Interface contacts:
Residue Y51 in the first protein interacts with residue D62 in the second protein (closest heavy-atom distance 4.0 Å).
Residue Y98 in the first protein is in contact with residue N65 in the second protein (closest heavy-atom distance 3.5 Å).
Residue F93 in the first protein interacts with residue I64 in the second protein (closest heavy-atom distance 3.6 Å).
Residue Y98 in the first protein interacts with residue I64 in the second protein (closest heavy-atom distance 3.6 Å).
Residue G96 in the first protein contacts residue N65 in the second protein (closest heavy-atom distance 3.8 Å).
Residue S97 in the first protein contacts residue N65 in the second protein (closest heavy-atom distance 3.2 Å).
Residue F93 in the first protein contacts residue N65 in the second protein (closest heavy-atom distance 3.7 Å).
Residue Y51 in the first protein contacts residue D36 in the second protein (closest heavy-atom distance 3.8 Å).
Residue F93 in the first protein contacts residue D62 in the second protein (closest heavy-atom distance 4.2 Å).
Residue Y34 in the first protein interacts with residue I64 in the second protein (closest heavy-atom distance 3.9 Å).
Residue G95 in the first protein interacts with residue N65 in the second protein (closest heavy-atom distance 3.0 Å).
Residue F93 in the first protein is in contact with residue D63 in the second protein (closest heavy-atom distance 3.2 Å).

The following describes two proteins that form a bound complex.

Sequence of the second protein:
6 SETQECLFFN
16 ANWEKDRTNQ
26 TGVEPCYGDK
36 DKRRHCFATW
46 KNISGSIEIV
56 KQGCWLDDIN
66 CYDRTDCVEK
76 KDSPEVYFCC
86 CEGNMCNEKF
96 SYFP

Sequence of the first protein:
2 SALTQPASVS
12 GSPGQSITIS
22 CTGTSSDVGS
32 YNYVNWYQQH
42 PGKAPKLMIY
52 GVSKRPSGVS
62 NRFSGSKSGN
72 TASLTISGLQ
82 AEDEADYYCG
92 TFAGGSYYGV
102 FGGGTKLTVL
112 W